Sequence of the second protein:
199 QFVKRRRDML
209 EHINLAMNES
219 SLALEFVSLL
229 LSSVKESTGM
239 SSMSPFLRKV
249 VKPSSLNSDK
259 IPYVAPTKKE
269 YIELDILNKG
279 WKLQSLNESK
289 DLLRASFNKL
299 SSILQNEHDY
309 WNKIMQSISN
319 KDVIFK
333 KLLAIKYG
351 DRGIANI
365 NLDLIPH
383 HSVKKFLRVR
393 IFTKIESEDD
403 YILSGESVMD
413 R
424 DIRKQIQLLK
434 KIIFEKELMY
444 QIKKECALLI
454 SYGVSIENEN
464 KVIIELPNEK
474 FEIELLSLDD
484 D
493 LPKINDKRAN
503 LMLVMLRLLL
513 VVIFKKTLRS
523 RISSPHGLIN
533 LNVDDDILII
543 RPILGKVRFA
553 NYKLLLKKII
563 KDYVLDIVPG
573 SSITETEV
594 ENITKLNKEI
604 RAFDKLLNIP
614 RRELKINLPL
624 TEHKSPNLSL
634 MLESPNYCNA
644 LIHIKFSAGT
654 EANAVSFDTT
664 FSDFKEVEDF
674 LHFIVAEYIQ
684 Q

Sequence of the first protein:
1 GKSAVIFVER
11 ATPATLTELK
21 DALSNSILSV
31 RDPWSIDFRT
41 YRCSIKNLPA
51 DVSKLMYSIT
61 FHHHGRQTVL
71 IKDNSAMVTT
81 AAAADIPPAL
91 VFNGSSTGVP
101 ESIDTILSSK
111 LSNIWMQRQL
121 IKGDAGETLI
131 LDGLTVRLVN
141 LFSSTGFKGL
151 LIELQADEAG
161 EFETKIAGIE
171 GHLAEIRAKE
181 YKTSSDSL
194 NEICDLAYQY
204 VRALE

Contacts between the two chains:
Residue E594 in the second protein contacts residue P88 in the first protein (closest heavy-atom distance 4.3 Å).
Residue E594 in the second protein is in contact with residue A89 in the first protein (closest heavy-atom distance 4.3 Å).
Residue E594 in the second protein is in contact with residue F92 in the first protein (closest heavy-atom distance 3.5 Å).

These two protein chains interact to form a complex.